Sequence of chain B:
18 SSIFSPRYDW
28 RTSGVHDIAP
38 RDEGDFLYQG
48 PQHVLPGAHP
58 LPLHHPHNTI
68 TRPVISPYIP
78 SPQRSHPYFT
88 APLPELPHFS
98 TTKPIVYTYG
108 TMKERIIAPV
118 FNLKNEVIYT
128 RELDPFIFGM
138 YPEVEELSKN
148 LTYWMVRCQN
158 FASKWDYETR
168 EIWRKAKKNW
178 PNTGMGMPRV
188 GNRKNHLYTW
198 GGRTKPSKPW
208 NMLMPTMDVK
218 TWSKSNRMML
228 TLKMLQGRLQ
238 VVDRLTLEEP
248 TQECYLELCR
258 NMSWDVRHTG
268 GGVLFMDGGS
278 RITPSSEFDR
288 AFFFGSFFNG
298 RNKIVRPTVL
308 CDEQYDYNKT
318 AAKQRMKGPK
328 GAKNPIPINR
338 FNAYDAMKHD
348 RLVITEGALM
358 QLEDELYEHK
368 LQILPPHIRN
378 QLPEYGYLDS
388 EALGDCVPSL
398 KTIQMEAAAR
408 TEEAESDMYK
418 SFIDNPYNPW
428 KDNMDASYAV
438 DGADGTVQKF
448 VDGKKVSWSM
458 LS

These two protein chains interact to form a complex.

Sequence of chain A:
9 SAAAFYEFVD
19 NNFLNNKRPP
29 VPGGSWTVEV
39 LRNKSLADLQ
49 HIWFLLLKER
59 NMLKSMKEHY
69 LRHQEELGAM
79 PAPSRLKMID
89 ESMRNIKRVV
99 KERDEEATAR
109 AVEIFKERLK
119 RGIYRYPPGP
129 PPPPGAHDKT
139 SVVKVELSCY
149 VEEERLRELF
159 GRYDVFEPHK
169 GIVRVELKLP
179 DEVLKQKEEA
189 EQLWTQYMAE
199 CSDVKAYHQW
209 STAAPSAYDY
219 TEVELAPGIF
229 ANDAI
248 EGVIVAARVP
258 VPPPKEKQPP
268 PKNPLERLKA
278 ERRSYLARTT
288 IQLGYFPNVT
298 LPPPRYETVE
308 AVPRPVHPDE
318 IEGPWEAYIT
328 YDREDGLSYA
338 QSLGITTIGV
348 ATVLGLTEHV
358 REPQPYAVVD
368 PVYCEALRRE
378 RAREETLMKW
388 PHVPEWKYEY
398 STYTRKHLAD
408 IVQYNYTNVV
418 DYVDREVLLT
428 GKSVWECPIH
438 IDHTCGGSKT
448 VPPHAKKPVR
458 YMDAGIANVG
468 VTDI

Residue-level contacts at the interface:
Residue S214 in chain A is in contact with residue R407 in chain B (closest heavy-atom distance 3.8 Å).
Residue D470 in chain A contacts residue Q249 in chain B (closest heavy-atom distance 3.4 Å).
Residue P225 in chain A is in contact with residue P94 in chain B (closest heavy-atom distance 3.9 Å).
Residue E220 in chain A is in contact with residue V394 in chain B (closest heavy-atom distance 3.4 Å).
Residue T219 in chain A interacts with residue S396 in chain B (closest heavy-atom distance 3.4 Å).
Residue I471 in chain A interacts with residue Q249 in chain B (closest heavy-atom distance 4.1 Å).
Residue Y216 in chain A contacts residue E388 in chain B (closest heavy-atom distance 3.1 Å).
Residue T219 in chain A contacts residue E403 in chain B (closest heavy-atom distance 4.2 Å).
Residue A253 in chain A contacts residue R407 in chain B (closest heavy-atom distance 3.4 Å).
Residue Y216 in chain A is in contact with residue K398 in chain B (closest heavy-atom distance 3.5 Å).
Residue L223 in chain A contacts residue F96 in chain B (closest heavy-atom distance 3.9 Å).
Residue E222 in chain A is in contact with residue F96 in chain B (closest heavy-atom distance 3.8 Å).
Residue Y216 in chain A is in contact with residue R407 in chain B (closest heavy-atom distance 3.8 Å).
Residue Y292 in chain A contacts residue T280 in chain B (closest heavy-atom distance 3.9 Å).
Residue A215 in chain A interacts with residue E410 in chain B (closest heavy-atom distance 3.8 Å).
Residue Y292 in chain A interacts with residue E284 in chain B (closest heavy-atom distance 4.3 Å).
Residue E222 in chain A contacts residue R278 in chain B (closest heavy-atom distance 2.7 Å).
Residue W208 in chain A contacts residue R407 in chain B (closest heavy-atom distance 3.5 Å).
Residue Y292 in chain A contacts residue D286 in chain B (closest heavy-atom distance 4.1 Å).
Residue E220 in chain A interacts with residue P395 in chain B (closest heavy-atom distance 3.4 Å).
Residue Y292 in chain A is in contact with residue S282 in chain B (closest heavy-atom distance 3.6 Å).
Residue Y218 in chain A contacts residue V394 in chain B (closest heavy-atom distance 3.3 Å).
Residue L283 in chain A contacts residue P247 in chain B (closest heavy-atom distance 3.8 Å).
Residue Q207 in chain A is in contact with residue A411 in chain B (closest heavy-atom distance 3.2 Å).
Residue T219 in chain A interacts with residue P395 in chain B (closest heavy-atom distance 2.8 Å).
Residue P225 in chain A is in contact with residue F96 in chain B (closest heavy-atom distance 3.6 Å).
Residue A215 in chain A contacts residue P395 in chain B (closest heavy-atom distance 3.4 Å).
Residue T219 in chain A is in contact with residue V394 in chain B (closest heavy-atom distance 3.8 Å).
Residue T286 in chain A interacts with residue R287 in chain B (closest heavy-atom distance 4.0 Å).
Residue V221 in chain A is in contact with residue L397 in chain B (closest heavy-atom distance 3.7 Å).
Residue D217 in chain A interacts with residue R407 in chain B (closest heavy-atom distance 2.5 Å).
Residue Y216 in chain A interacts with residue P395 in chain B (closest heavy-atom distance 3.7 Å).
Residue L223 in chain A contacts residue R278 in chain B (closest heavy-atom distance 3.6 Å).
Residue I288 in chain A interacts with residue R287 in chain B (closest heavy-atom distance 3.6 Å).
Residue W208 in chain A contacts residue A411 in chain B (closest heavy-atom distance 3.4 Å).
Residue I288 in chain A interacts with residue A288 in chain B (closest heavy-atom distance 4.4 Å).
Residue I471 in chain A interacts with residue N296 in chain B (closest heavy-atom distance 3.8 Å).
Residue A284 in chain A is in contact with residue T248 in chain B (closest heavy-atom distance 4.2 Å).
Residue T286 in chain A is in contact with residue P247 in chain B (closest heavy-atom distance 4.3 Å).
Residue W208 in chain A interacts with residue T408 in chain B (closest heavy-atom distance 4.1 Å).
Residue Y292 in chain A is in contact with residue I400 in chain B (closest heavy-atom distance 3.9 Å).
Residue Y216 in chain A interacts with residue E403 in chain B (closest heavy-atom distance 3.8 Å).
Residue T286 in chain A contacts residue F291 in chain B (closest heavy-atom distance 3.7 Å).
Residue N230 in chain A contacts residue V394 in chain B (closest heavy-atom distance 4.0 Å).
Residue A284 in chain A contacts residue P247 in chain B (closest heavy-atom distance 3.6 Å).
Residue F293 in chain A interacts with residue R287 in chain B (closest heavy-atom distance 4.3 Å).
Residue L283 in chain A is in contact with residue F291 in chain B (closest heavy-atom distance 3.5 Å).
Residue G291 in chain A interacts with residue R287 in chain B (closest heavy-atom distance 2.7 Å).
Residue Y292 in chain A is in contact with residue G276 in chain B (closest heavy-atom distance 3.7 Å).
Residue Y216 in chain A is in contact with residue E410 in chain B (closest heavy-atom distance 3.8 Å).
Residue I471 in chain A is in contact with residue F294 in chain B (closest heavy-atom distance 3.5 Å).
Residue E220 in chain A interacts with residue L397 in chain B (closest heavy-atom distance 4.2 Å).
Residue N295 in chain A is in contact with residue R287 in chain B (closest heavy-atom distance 3.7 Å).
Residue A224 in chain A is in contact with residue F96 in chain B (closest heavy-atom distance 3.9 Å).
Residue T219 in chain A is in contact with residue L397 in chain B (closest heavy-atom distance 3.8 Å).
Residue E222 in chain A is in contact with residue I279 in chain B (closest heavy-atom distance 4.0 Å).
Residue Y216 in chain A interacts with residue A406 in chain B (closest heavy-atom distance 3.5 Å).
Residue E220 in chain A is in contact with residue S396 in chain B (closest heavy-atom distance 4.4 Å).
Residue P225 in chain A contacts residue H95 in chain B (closest heavy-atom distance 3.4 Å).
Residue S214 in chain A contacts residue E410 in chain B (closest heavy-atom distance 4.4 Å).